Sequence of chain A:
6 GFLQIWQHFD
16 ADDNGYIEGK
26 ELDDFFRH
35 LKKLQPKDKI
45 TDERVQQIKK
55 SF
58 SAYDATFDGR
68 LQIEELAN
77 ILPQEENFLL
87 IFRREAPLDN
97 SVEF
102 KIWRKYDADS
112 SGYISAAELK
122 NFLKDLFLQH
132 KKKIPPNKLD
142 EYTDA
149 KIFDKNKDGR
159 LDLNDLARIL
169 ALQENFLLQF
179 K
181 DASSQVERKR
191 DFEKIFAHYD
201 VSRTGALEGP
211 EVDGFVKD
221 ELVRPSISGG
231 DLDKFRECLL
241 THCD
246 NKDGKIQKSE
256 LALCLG

Interface contacts:
Residue A182 in chain A contacts residue G2 in chain B (closest heavy-atom distance 3.2 Å).
Residue S183 in chain A contacts residue G2 in chain B (closest heavy-atom distance 4.1 Å).
Residue R188 in chain A is in contact with residue I3 in chain B (closest heavy-atom distance 3.5 Å).
Residue F215 in chain A is in contact with residue L7 in chain B (closest heavy-atom distance 3.7 Å).
Residue K179 in chain A interacts with residue G2 in chain B (closest heavy-atom distance 3.9 Å).
Residue R188 in chain A is in contact with residue N6 in chain B (closest heavy-atom distance 3.0 Å).
Residue L260 in chain A is in contact with residue I3 in chain B (closest heavy-atom distance 5.0 Å).
Residue C259 in chain A interacts with residue M10 in chain B (closest heavy-atom distance 4.2 Å).
Residue C243 in chain A contacts residue M10 in chain B (closest heavy-atom distance 4.5 Å).
Residue K179 in chain A interacts with residue I3 in chain B (closest heavy-atom distance 4.9 Å).
Residue L222 in chain A interacts with residue L7 in chain B (closest heavy-atom distance 4.0 Å).
Residue A182 in chain A is in contact with residue I3 in chain B (closest heavy-atom distance 4.3 Å).
Residue L260 in chain A interacts with residue L7 in chain B (closest heavy-atom distance 3.8 Å).
Residue F235 in chain A contacts residue M14 in chain B (closest heavy-atom distance 3.2 Å).
Residue R188 in chain A interacts with residue S1 in chain B (closest heavy-atom distance 2.5 Å).
Residue V223 in chain A is in contact with residue A11 in chain B (closest heavy-atom distance 3.7 Å).
Residue L239 in chain A is in contact with residue M10 in chain B (closest heavy-atom distance 3.8 Å).
Residue A182 in chain A is in contact with residue S1 in chain B (closest heavy-atom distance 4.5 Å).
Residue L222 in chain A contacts residue R8 in chain B (closest heavy-atom distance 2.9 Å).
Residue L175 in chain A interacts with residue I4 in chain B (closest heavy-atom distance 3.3 Å).
Residue V223 in chain A contacts residue R8 in chain B (closest heavy-atom distance 3.7 Å).
Residue G261 in chain A interacts with residue I3 in chain B (closest heavy-atom distance 4.7 Å).
Residue S183 in chain A interacts with residue S1 in chain B (closest heavy-atom distance 2.8 Å).
Residue H242 in chain A contacts residue E17 in chain B (closest heavy-atom distance 4.0 Å).
Residue D191 in chain A interacts with residue I3 in chain B (closest heavy-atom distance 3.4 Å).
Residue K179 in chain A is in contact with residue I4 in chain B (closest heavy-atom distance 3.7 Å).
Residue F215 in chain A is in contact with residue M10 in chain B (closest heavy-atom distance 4.3 Å).
Residue G261 in chain A interacts with residue N6 in chain B (closest heavy-atom distance 4.4 Å).
Residue F178 in chain A interacts with residue I4 in chain B (closest heavy-atom distance 3.8 Å).
Residue L260 in chain A contacts residue M10 in chain B (closest heavy-atom distance 3.8 Å).
Residue F192 in chain A contacts residue I3 in chain B (closest heavy-atom distance 4.1 Å).
Residue R188 in chain A contacts residue G2 in chain B (closest heavy-atom distance 3.3 Å).
Residue L239 in chain A contacts residue M14 in chain B (closest heavy-atom distance 3.6 Å).
Residue L175 in chain A is in contact with residue L7 in chain B (closest heavy-atom distance 4.4 Å).
Residue V223 in chain A interacts with residue L12 in chain B (closest heavy-atom distance 3.7 Å).
Residue F235 in chain A is in contact with residue G15 in chain B (closest heavy-atom distance 4.1 Å).
Residue C238 in chain A interacts with residue E17 in chain B (closest heavy-atom distance 4.9 Å).
Residue I195 in chain A contacts residue L7 in chain B (closest heavy-atom distance 3.8 Å).
Residue C238 in chain A interacts with residue M14 in chain B (closest heavy-atom distance 3.8 Å).
Residue L222 in chain A interacts with residue I4 in chain B (closest heavy-atom distance 3.7 Å).
Residue L256 in chain A interacts with residue M10 in chain B (closest heavy-atom distance 4.1 Å).
Residue L260 in chain A interacts with residue N6 in chain B (closest heavy-atom distance 2.8 Å).
Residue L176 in chain A is in contact with residue R8 in chain B (closest heavy-atom distance 3.9 Å).
Residue I195 in chain A interacts with residue I3 in chain B (closest heavy-atom distance 4.0 Å).

Sequence of chain B:
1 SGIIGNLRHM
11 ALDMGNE

These two protein chains interact to form a complex.